Sequence of chain A:
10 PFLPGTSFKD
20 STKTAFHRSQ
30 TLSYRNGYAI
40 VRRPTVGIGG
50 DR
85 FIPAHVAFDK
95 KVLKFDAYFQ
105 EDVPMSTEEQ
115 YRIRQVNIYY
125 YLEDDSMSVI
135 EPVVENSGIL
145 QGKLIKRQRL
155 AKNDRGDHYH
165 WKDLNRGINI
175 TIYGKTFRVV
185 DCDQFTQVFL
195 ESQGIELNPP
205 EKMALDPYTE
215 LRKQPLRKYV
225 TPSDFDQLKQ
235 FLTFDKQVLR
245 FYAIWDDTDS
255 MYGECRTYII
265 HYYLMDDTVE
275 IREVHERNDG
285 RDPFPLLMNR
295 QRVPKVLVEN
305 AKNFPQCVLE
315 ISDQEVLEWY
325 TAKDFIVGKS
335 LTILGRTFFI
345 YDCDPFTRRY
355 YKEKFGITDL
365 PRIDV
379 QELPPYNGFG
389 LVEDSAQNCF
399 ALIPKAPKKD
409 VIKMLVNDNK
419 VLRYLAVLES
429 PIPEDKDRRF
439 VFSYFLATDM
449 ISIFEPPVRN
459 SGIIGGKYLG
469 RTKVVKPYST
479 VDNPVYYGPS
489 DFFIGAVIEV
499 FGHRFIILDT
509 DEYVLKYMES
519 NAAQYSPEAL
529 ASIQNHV

These two protein chains interact to form a complex.

Sequence of chain B:
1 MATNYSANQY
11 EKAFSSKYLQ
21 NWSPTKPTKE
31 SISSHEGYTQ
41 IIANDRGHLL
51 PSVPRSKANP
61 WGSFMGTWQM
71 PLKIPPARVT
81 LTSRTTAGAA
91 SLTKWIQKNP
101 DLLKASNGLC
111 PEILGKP

Interface contacts:
Residue N35 in chain A contacts residue Y18 in chain B (closest heavy-atom distance 2.9 Å).
Residue Y33 in chain A contacts residue Q20 in chain B (closest heavy-atom distance 4.6 Å).
Residue N35 in chain A contacts residue L19 in chain B (closest heavy-atom distance 4.3 Å).
Residue Y37 in chain A is in contact with residue A13 in chain B (closest heavy-atom distance 3.7 Å).
Residue N35 in chain A contacts residue Q20 in chain B (closest heavy-atom distance 5.0 Å).
Residue G36 in chain A interacts with residue Y18 in chain B (closest heavy-atom distance 3.6 Å).
Residue Y33 in chain A interacts with residue Y18 in chain B (closest heavy-atom distance 3.1 Å).
Residue G36 in chain A interacts with residue L19 in chain B (closest heavy-atom distance 4.7 Å).
Residue G36 in chain A is in contact with residue K12 in chain B (closest heavy-atom distance 4.8 Å).
Residue G36 in chain A interacts with residue A13 in chain B (closest heavy-atom distance 3.3 Å).